Sequence of chain A:
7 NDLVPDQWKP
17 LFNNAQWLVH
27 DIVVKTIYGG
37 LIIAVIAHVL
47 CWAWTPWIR

This data describes a binding interaction between two proteins.

Interface contacts:
Residue T45 in chain B is in contact with residue I54 in chain A (closest heavy-atom distance 5.0 Å).
Residue W41 in chain B interacts with residue W53 in chain A (closest heavy-atom distance 4.5 Å).
Residue T45 in chain B interacts with residue W53 in chain A (closest heavy-atom distance 3.9 Å).
Residue R17 in chain B contacts residue L17 in chain A (closest heavy-atom distance 3.8 Å).
Residue W41 in chain B is in contact with residue I54 in chain A (closest heavy-atom distance 4.3 Å).
Residue F20 in chain B is in contact with residue L17 in chain A (closest heavy-atom distance 4.0 Å).
Residue V16 in chain B is in contact with residue L17 in chain A (closest heavy-atom distance 3.8 Å).
Residue I46 in chain B is in contact with residue W53 in chain A (closest heavy-atom distance 4.3 Å).

Sequence of chain B:
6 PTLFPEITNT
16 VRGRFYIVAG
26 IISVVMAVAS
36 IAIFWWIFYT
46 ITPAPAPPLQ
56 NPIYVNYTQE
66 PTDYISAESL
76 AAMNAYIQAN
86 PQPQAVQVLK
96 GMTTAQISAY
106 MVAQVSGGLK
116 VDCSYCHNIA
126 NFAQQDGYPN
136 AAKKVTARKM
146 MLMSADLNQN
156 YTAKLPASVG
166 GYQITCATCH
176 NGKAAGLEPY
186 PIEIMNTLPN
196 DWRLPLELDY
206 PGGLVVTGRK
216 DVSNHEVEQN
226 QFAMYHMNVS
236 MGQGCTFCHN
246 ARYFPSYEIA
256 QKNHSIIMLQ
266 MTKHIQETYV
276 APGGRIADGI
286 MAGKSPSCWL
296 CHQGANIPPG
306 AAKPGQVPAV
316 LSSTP